Interface contacts:
Residue S95 in the second protein interacts with residue S139 in the first protein (closest heavy-atom distance 4.5 Å).
Residue Y94 in the second protein is in contact with residue S139 in the first protein (closest heavy-atom distance 3.5 Å).
Residue W32 in the second protein contacts residue P121 in the first protein (closest heavy-atom distance 4.8 Å).
Residue Y94 in the second protein interacts with residue S123 in the first protein (closest heavy-atom distance 4.5 Å).
Residue W32 in the second protein contacts residue S123 in the first protein (closest heavy-atom distance 3.1 Å).
Residue Y34 in the second protein interacts with residue H138 in the first protein (closest heavy-atom distance 3.3 Å).
Residue Y94 in the second protein interacts with residue Q140 in the first protein (closest heavy-atom distance 3.9 Å).
Residue Y94 in the second protein interacts with residue H138 in the first protein (closest heavy-atom distance 3.3 Å).
Residue Y34 in the second protein is in contact with residue H124 in the first protein (closest heavy-atom distance 3.6 Å).
Residue I96 in the second protein contacts residue Y137 in the first protein (closest heavy-atom distance 4.3 Å).
Residue Y34 in the second protein is in contact with residue Y125 in the first protein (closest heavy-atom distance 4.9 Å).
Residue W32 in the second protein is in contact with residue V122 in the first protein (closest heavy-atom distance 3.5 Å).
Residue Y94 in the second protein contacts residue Y125 in the first protein (closest heavy-atom distance 4.4 Å).
Residue S93 in the second protein contacts residue H138 in the first protein (closest heavy-atom distance 3.6 Å).

Sequence of the second protein:
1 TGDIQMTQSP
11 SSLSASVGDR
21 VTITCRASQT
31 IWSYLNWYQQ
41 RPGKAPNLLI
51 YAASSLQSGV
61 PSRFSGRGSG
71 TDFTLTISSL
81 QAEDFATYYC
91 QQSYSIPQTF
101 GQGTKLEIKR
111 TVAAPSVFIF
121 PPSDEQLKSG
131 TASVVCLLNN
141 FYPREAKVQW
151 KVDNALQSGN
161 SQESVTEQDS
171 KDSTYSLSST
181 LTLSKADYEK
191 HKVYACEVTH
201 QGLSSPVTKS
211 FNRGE

Sequence of the first protein:
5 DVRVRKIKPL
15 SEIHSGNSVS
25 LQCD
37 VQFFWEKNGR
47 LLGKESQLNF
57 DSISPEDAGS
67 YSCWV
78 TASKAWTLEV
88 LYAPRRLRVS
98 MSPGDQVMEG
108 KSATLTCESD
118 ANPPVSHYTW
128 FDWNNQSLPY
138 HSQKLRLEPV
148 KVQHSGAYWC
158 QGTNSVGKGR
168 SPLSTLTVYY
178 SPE

The following describes two proteins that form a bound complex.